Contacts between the two chains:
Residue K206 in protein 2 interacts with residue L250 in protein 1 (closest heavy-atom distance 3.3 Å).
Residue Q209 in protein 2 contacts residue T257 in protein 1 (closest heavy-atom distance 3.6 Å).
Residue K284 in protein 2 is in contact with residue K284 in protein 1 (closest heavy-atom distance 3.0 Å).
Residue R252 in protein 2 interacts with residue E208 in protein 1 (closest heavy-atom distance 3.7 Å).
Residue D256 in protein 2 is in contact with residue P259 in protein 1 (closest heavy-atom distance 3.7 Å).
Residue N237 in protein 2 interacts with residue E146 in protein 1 (closest heavy-atom distance 3.7 Å).
Residue E208 in protein 2 contacts residue R252 in protein 1 (closest heavy-atom distance 3.7 Å).
Residue P199 in protein 2 is in contact with residue I8 in protein 1 (closest heavy-atom distance 3.6 Å).
Residue L210 in protein 2 is in contact with residue K4 in protein 1 (closest heavy-atom distance 3.5 Å).
Residue P259 in protein 2 interacts with residue P259 in protein 1 (closest heavy-atom distance 3.5 Å).
Residue M3 in protein 2 is in contact with residue Q156 in protein 1 (closest heavy-atom distance 3.0 Å).
Residue L5 in protein 2 interacts with residue L202 in protein 1 (closest heavy-atom distance 3.8 Å).
Residue Q260 in protein 2 contacts residue D256 in protein 1 (closest heavy-atom distance 3.1 Å).
Residue E301 in protein 2 contacts residue E211 in protein 1 (closest heavy-atom distance 2.8 Å).
Residue T10 in protein 2 is in contact with residue R167 in protein 1 (closest heavy-atom distance 2.7 Å).
Residue E146 in protein 2 is in contact with residue H70 in protein 1 (closest heavy-atom distance 3.4 Å).
Residue K206 in protein 2 interacts with residue D295 in protein 1 (closest heavy-atom distance 3.3 Å).
Residue R252 in protein 2 contacts residue Q209 in protein 1 (closest heavy-atom distance 3.5 Å).
Residue E229 in protein 2 is in contact with residue P145 in protein 1 (closest heavy-atom distance 3.7 Å).
Residue Q260 in protein 2 contacts residue T257 in protein 1 (closest heavy-atom distance 3.8 Å).
Residue Q209 in protein 2 interacts with residue R252 in protein 1 (closest heavy-atom distance 3.5 Å).
Residue I8 in protein 2 is in contact with residue P199 in protein 1 (closest heavy-atom distance 3.6 Å).
Residue M149 in protein 2 is in contact with residue G302 in protein 1 (closest heavy-atom distance 3.6 Å).
Residue M9 in protein 2 interacts with residue D163 in protein 1 (closest heavy-atom distance 3.0 Å).
Residue T257 in protein 2 is in contact with residue Q260 in protein 1 (closest heavy-atom distance 3.8 Å).
Residue D163 in protein 2 is in contact with residue K11 in protein 1 (closest heavy-atom distance 3.7 Å).
Residue H70 in protein 2 is in contact with residue E146 in protein 1 (closest heavy-atom distance 3.4 Å).
Residue K11 in protein 2 is in contact with residue D163 in protein 1 (closest heavy-atom distance 3.7 Å).
Residue T257 in protein 2 is in contact with residue Q209 in protein 1 (closest heavy-atom distance 3.6 Å).
Residue M149 in protein 2 is in contact with residue H70 in protein 1 (closest heavy-atom distance 3.6 Å).
Residue D295 in protein 2 is in contact with residue K206 in protein 1 (closest heavy-atom distance 3.3 Å).
Residue E208 in protein 2 contacts residue P298 in protein 1 (closest heavy-atom distance 3.2 Å).
Residue K4 in protein 2 is in contact with residue L210 in protein 1 (closest heavy-atom distance 3.5 Å).
Residue M3 in protein 2 is in contact with residue E211 in protein 1 (closest heavy-atom distance 3.9 Å).
Residue K4 in protein 2 interacts with residue K203 in protein 1 (closest heavy-atom distance 3.5 Å).
Residue E211 in protein 2 contacts residue E301 in protein 1 (closest heavy-atom distance 2.8 Å).
Residue M3 in protein 2 is in contact with residue I153 in protein 1 (closest heavy-atom distance 3.8 Å).
Residue K157 in protein 2 interacts with residue L5 in protein 1 (closest heavy-atom distance 3.9 Å).
Residue H70 in protein 2 contacts residue M149 in protein 1 (closest heavy-atom distance 3.6 Å).
Residue E225 in protein 2 is in contact with residue E225 in protein 1 (closest heavy-atom distance 3.8 Å).
Residue K206 in protein 2 is in contact with residue N296 in protein 1 (closest heavy-atom distance 3.0 Å).
Residue K203 in protein 2 is in contact with residue K4 in protein 1 (closest heavy-atom distance 3.5 Å).
Residue R167 in protein 2 contacts residue T10 in protein 1 (closest heavy-atom distance 2.7 Å).
Residue D256 in protein 2 interacts with residue Q260 in protein 1 (closest heavy-atom distance 3.1 Å).
Residue G302 in protein 2 contacts residue M149 in protein 1 (closest heavy-atom distance 3.6 Å).
Residue N296 in protein 2 interacts with residue K206 in protein 1 (closest heavy-atom distance 3.0 Å).
Residue E146 in protein 2 contacts residue N237 in protein 1 (closest heavy-atom distance 3.7 Å).
Residue L5 in protein 2 interacts with residue K157 in protein 1 (closest heavy-atom distance 3.9 Å).
Residue Q156 in protein 2 contacts residue M3 in protein 1 (closest heavy-atom distance 3.0 Å).
Residue L250 in protein 2 interacts with residue K206 in protein 1 (closest heavy-atom distance 3.3 Å).
Residue I153 in protein 2 interacts with residue M3 in protein 1 (closest heavy-atom distance 3.8 Å).
Residue P145 in protein 2 is in contact with residue E229 in protein 1 (closest heavy-atom distance 3.7 Å).
Residue L210 in protein 2 contacts residue E301 in protein 1 (closest heavy-atom distance 3.1 Å).
Residue L202 in protein 2 interacts with residue L5 in protein 1 (closest heavy-atom distance 3.8 Å).
Residue L202 in protein 2 interacts with residue I8 in protein 1 (closest heavy-atom distance 3.5 Å).
Residue D163 in protein 2 contacts residue M9 in protein 1 (closest heavy-atom distance 3.0 Å).
Residue I8 in protein 2 interacts with residue L202 in protein 1 (closest heavy-atom distance 3.5 Å).
Residue P298 in protein 2 contacts residue E208 in protein 1 (closest heavy-atom distance 3.2 Å).
Residue E301 in protein 2 is in contact with residue L210 in protein 1 (closest heavy-atom distance 3.1 Å).
Residue P259 in protein 2 contacts residue D256 in protein 1 (closest heavy-atom distance 3.7 Å).

This data describes a binding interaction between two proteins.

Sequence of protein 2:
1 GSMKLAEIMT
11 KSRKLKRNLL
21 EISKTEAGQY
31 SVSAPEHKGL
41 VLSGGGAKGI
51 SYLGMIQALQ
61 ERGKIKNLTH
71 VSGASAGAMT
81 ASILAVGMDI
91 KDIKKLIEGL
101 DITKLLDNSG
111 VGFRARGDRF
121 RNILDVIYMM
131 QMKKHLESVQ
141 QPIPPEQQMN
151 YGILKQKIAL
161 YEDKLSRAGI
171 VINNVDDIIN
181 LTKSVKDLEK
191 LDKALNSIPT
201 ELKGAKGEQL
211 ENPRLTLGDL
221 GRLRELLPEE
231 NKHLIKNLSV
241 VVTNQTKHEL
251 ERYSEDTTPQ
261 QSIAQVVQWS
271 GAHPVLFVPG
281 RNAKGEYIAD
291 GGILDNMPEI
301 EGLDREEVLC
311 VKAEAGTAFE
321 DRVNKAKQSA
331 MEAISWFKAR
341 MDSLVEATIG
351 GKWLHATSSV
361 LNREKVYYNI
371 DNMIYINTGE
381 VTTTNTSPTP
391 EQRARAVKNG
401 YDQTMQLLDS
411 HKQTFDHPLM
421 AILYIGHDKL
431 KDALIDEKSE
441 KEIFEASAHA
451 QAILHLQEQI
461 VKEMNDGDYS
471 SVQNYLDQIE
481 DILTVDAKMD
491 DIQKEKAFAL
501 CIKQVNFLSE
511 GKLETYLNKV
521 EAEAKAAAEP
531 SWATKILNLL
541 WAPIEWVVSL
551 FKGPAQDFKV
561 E

Sequence of protein 1:
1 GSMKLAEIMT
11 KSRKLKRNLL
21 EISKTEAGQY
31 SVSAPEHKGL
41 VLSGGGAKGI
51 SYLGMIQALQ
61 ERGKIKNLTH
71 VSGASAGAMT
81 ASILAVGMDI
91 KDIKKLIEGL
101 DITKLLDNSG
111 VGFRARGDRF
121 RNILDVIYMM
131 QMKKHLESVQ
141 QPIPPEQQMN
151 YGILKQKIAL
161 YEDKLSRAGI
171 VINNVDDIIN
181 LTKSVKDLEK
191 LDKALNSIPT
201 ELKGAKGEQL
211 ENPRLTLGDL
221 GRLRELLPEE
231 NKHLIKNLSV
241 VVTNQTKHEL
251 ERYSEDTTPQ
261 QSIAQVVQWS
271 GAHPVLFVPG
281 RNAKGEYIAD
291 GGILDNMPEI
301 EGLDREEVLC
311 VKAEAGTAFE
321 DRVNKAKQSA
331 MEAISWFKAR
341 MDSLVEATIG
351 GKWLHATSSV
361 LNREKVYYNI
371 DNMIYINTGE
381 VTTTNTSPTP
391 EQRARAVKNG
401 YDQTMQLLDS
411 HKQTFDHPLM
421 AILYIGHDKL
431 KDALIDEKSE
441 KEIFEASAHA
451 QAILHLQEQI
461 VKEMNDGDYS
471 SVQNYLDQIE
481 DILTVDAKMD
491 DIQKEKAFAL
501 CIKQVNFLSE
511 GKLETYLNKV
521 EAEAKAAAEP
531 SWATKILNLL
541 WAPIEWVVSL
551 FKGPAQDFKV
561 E